The following describes two proteins that form a bound complex.

Sequence of the first protein:
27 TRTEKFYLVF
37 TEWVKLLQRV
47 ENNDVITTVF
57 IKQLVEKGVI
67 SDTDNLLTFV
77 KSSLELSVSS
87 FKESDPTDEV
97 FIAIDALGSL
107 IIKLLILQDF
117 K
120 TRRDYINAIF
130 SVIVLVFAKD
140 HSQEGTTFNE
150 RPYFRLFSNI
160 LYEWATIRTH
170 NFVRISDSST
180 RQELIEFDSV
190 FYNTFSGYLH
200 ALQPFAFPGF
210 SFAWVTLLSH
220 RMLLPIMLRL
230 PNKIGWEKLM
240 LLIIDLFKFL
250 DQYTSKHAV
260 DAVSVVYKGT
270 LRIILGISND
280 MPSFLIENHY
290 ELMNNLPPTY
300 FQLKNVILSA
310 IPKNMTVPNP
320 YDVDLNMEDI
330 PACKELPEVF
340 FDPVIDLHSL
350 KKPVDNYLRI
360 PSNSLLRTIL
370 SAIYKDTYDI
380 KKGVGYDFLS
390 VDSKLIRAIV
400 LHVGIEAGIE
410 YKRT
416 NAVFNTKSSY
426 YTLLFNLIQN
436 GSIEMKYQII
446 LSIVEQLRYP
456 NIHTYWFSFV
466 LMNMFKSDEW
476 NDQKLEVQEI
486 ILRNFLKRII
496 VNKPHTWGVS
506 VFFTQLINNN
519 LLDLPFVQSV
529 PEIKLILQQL

Residue-level contacts at the interface:
Residue E149 in the first protein interacts with residue S89 in the second protein (closest heavy-atom distance 2.5 Å).
Residue F211 in the first protein is in contact with residue L90 in the second protein (closest heavy-atom distance 3.4 Å).
Residue D70 in the first protein is in contact with residue N54 in the second protein (closest heavy-atom distance 2.6 Å).
Residue R154 in the first protein contacts residue D98 in the second protein (closest heavy-atom distance 2.9 Å).
Residue Y252 in the first protein is in contact with residue M78 in the second protein (closest heavy-atom distance 3.5 Å).
Residue S141 in the first protein contacts residue Y63 in the second protein (closest heavy-atom distance 3.6 Å).
Residue F153 in the first protein is in contact with residue D98 in the second protein (closest heavy-atom distance 3.7 Å).
Residue S210 in the first protein is in contact with residue L86 in the second protein (closest heavy-atom distance 3.5 Å).
Residue H219 in the first protein interacts with residue A99 in the second protein (closest heavy-atom distance 3.6 Å).
Residue R220 in the first protein contacts residue A99 in the second protein (closest heavy-atom distance 2.8 Å).
Residue Y161 in the first protein is in contact with residue S101 in the second protein (closest heavy-atom distance 3.4 Å).
Residue G208 in the first protein is in contact with residue S89 in the second protein (closest heavy-atom distance 3.3 Å).
Residue Y252 in the first protein contacts residue M82 in the second protein (closest heavy-atom distance 3.3 Å).
Residue V133 in the first protein interacts with residue W64 in the second protein (closest heavy-atom distance 3.7 Å).
Residue A200 in the first protein contacts residue W64 in the second protein (closest heavy-atom distance 3.7 Å).
Residue F211 in the first protein contacts residue S89 in the second protein (closest heavy-atom distance 3.1 Å).
Residue E149 in the first protein interacts with residue N92 in the second protein (closest heavy-atom distance 3.1 Å).
Residue E47 in the first protein interacts with residue K107 in the second protein (closest heavy-atom distance 3.5 Å).
Residue R154 in the first protein is in contact with residue D100 in the second protein (closest heavy-atom distance 3.2 Å).
Residue L43 in the first protein is in contact with residue L104 in the second protein (closest heavy-atom distance 3.3 Å).
Residue R154 in the first protein is in contact with residue P102 in the second protein (closest heavy-atom distance 3.7 Å).
Residue P207 in the first protein contacts residue Q85 in the second protein (closest heavy-atom distance 3.7 Å).
Residue K138 in the first protein is in contact with residue E60 in the second protein (closest heavy-atom distance 3.6 Å).
Residue S130 in the first protein is in contact with residue N49 in the second protein (closest heavy-atom distance 3.6 Å).
Residue R220 in the first protein is in contact with residue D100 in the second protein (closest heavy-atom distance 3.5 Å).
Residue A205 in the first protein is in contact with residue S67 in the second protein (closest heavy-atom distance 3.5 Å).
Residue Q202 in the first protein interacts with residue Y70 in the second protein (closest heavy-atom distance 3.5 Å).
Residue F209 in the first protein interacts with residue S89 in the second protein (closest heavy-atom distance 3.6 Å).
Residue Y161 in the first protein interacts with residue P102 in the second protein (closest heavy-atom distance 3.4 Å).
Residue G208 in the first protein contacts residue Q85 in the second protein (closest heavy-atom distance 3.5 Å).
Residue R45 in the first protein contacts residue Y105 in the second protein (closest heavy-atom distance 3.0 Å).
Residue F248 in the first protein interacts with residue M82 in the second protein (closest heavy-atom distance 3.5 Å).
Residue V46 in the first protein interacts with residue Y105 in the second protein (closest heavy-atom distance 3.2 Å).
Residue S130 in the first protein is in contact with residue A51 in the second protein (closest heavy-atom distance 3.6 Å).
Residue Y252 in the first protein is in contact with residue Q76 in the second protein (closest heavy-atom distance 3.5 Å).
Residue H140 in the first protein contacts residue Q85 in the second protein (closest heavy-atom distance 3.6 Å).
Residue L43 in the first protein contacts residue Y105 in the second protein (closest heavy-atom distance 3.5 Å).
Residue N148 in the first protein contacts residue N92 in the second protein (closest heavy-atom distance 3.5 Å).
Residue S210 in the first protein contacts residue S89 in the second protein (closest heavy-atom distance 3.4 Å).
Residue Q142 in the first protein is in contact with residue Y63 in the second protein (closest heavy-atom distance 3.6 Å).
Residue S130 in the first protein interacts with residue F52 in the second protein (closest heavy-atom distance 3.5 Å).
Residue L134 in the first protein is in contact with residue W64 in the second protein (closest heavy-atom distance 3.7 Å).
Residue F206 in the first protein interacts with residue S67 in the second protein (closest heavy-atom distance 3.2 Å).
Residue E149 in the first protein interacts with residue C93 in the second protein (closest heavy-atom distance 3.2 Å).
Residue P207 in the first protein is in contact with residue S89 in the second protein (closest heavy-atom distance 3.7 Å).
Residue K77 in the first protein contacts residue E60 in the second protein (closest heavy-atom distance 3.2 Å).
Residue L134 in the first protein interacts with residue F57 in the second protein (closest heavy-atom distance 3.7 Å).
Residue F153 in the first protein is in contact with residue P94 in the second protein (closest heavy-atom distance 3.5 Å).
Residue S157 in the first protein interacts with residue A99 in the second protein (closest heavy-atom distance 3.7 Å).
Residue Q44 in the first protein interacts with residue Y105 in the second protein (closest heavy-atom distance 3.6 Å).
Residue K77 in the first protein is in contact with residue F57 in the second protein (closest heavy-atom distance 3.4 Å).
Residue R154 in the first protein contacts residue L97 in the second protein (closest heavy-atom distance 3.5 Å).
Residue K138 in the first protein is in contact with residue D59 in the second protein (closest heavy-atom distance 3.1 Å).
Residue E47 in the first protein interacts with residue Y105 in the second protein (closest heavy-atom distance 3.4 Å).
Residue V131 in the first protein interacts with residue F57 in the second protein (closest heavy-atom distance 3.6 Å).
Residue R220 in the first protein is in contact with residue S101 in the second protein (closest heavy-atom distance 3.5 Å).
Residue F204 in the first protein contacts residue Y70 in the second protein (closest heavy-atom distance 3.6 Å).
Residue R150 in the first protein contacts residue D98 in the second protein (closest heavy-atom distance 2.9 Å).
Residue R150 in the first protein contacts residue N92 in the second protein (closest heavy-atom distance 3.2 Å).
Residue F97 in the first protein interacts with residue D98 in the second protein (closest heavy-atom distance 3.2 Å).

Sequence of the second protein:
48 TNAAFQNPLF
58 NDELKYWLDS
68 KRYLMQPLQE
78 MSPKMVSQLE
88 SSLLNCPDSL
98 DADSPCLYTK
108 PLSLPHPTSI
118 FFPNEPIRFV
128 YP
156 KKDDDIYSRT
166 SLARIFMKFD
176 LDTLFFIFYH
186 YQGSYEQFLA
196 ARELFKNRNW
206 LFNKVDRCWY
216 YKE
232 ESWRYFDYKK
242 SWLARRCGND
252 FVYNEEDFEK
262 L